Sequence of protein 1:
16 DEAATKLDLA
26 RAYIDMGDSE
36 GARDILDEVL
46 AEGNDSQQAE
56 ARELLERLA

The following describes two proteins that form a bound complex.

Sequence of protein 2:
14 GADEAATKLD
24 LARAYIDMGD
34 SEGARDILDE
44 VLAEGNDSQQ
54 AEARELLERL

Interface contacts:
Residue D23 in protein 2 interacts with residue D30 in protein 1 (closest heavy-atom distance 2.6 Å).
Residue A19 in protein 2 interacts with residue D30 in protein 1 (closest heavy-atom distance 3.2 Å).
Residue L24 in protein 2 interacts with residue A27 in protein 1 (closest heavy-atom distance 3.8 Å).
Residue A27 in protein 2 contacts residue T20 in protein 1 (closest heavy-atom distance 3.5 Å).
Residue T20 in protein 2 is in contact with residue A27 in protein 1 (closest heavy-atom distance 3.7 Å).
Residue T20 in protein 2 contacts residue M31 in protein 1 (closest heavy-atom distance 3.5 Å).
Residue D23 in protein 2 contacts residue L24 in protein 1 (closest heavy-atom distance 4.9 Å).
Residue D16 in protein 2 contacts residue D30 in protein 1 (closest heavy-atom distance 4.7 Å).
Residue A27 in protein 2 contacts residue D23 in protein 1 (closest heavy-atom distance 3.8 Å).
Residue M31 in protein 2 contacts residue T20 in protein 1 (closest heavy-atom distance 3.6 Å).
Residue D30 in protein 2 interacts with residue A19 in protein 1 (closest heavy-atom distance 3.8 Å).
Residue T20 in protein 2 contacts residue D30 in protein 1 (closest heavy-atom distance 3.2 Å).
Residue D30 in protein 2 interacts with residue T20 in protein 1 (closest heavy-atom distance 3.5 Å).
Residue D30 in protein 2 contacts residue D16 in protein 1 (closest heavy-atom distance 3.4 Å).
Residue D23 in protein 2 contacts residue A27 in protein 1 (closest heavy-atom distance 3.9 Å).
Residue D23 in protein 2 is in contact with residue R26 in protein 1 (closest heavy-atom distance 3.7 Å).
Residue D30 in protein 2 is in contact with residue D23 in protein 1 (closest heavy-atom distance 2.6 Å).
Residue A27 in protein 2 is in contact with residue L24 in protein 1 (closest heavy-atom distance 3.6 Å).
Residue D23 in protein 2 contacts residue D23 in protein 1 (closest heavy-atom distance 3.6 Å).
Residue R26 in protein 2 is in contact with residue D23 in protein 1 (closest heavy-atom distance 3.3 Å).
Residue L24 in protein 2 is in contact with residue L24 in protein 1 (closest heavy-atom distance 3.6 Å).